Sequence of the second protein:
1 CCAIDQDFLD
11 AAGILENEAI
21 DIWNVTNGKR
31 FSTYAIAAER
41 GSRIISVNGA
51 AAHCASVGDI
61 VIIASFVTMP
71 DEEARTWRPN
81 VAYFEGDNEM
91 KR

Sequence of the first protein:
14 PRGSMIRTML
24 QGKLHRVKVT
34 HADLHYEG

Contacts between the two chains:
Residue S65 in the second protein contacts residue L23 in the first protein (closest heavy-atom distance 3.6 Å).
Residue A12 in the second protein is in contact with residue L27 in the first protein (closest heavy-atom distance 3.5 Å).
Residue N80 in the second protein interacts with residue Q24 in the first protein (closest heavy-atom distance 2.9 Å).
Residue N88 in the second protein interacts with residue K31 in the first protein (closest heavy-atom distance 2.9 Å).
Residue A64 in the second protein contacts residue G25 in the first protein (closest heavy-atom distance 3.5 Å).
Residue V57 in the second protein is in contact with residue V32 in the first protein (closest heavy-atom distance 3.5 Å).
Residue S56 in the second protein interacts with residue V32 in the first protein (closest heavy-atom distance 3.5 Å).
Residue G13 in the second protein interacts with residue Q24 in the first protein (closest heavy-atom distance 3.3 Å).
Residue V47 in the second protein interacts with residue H34 in the first protein (closest heavy-atom distance 3.0 Å).
Residue I60 in the second protein interacts with residue V30 in the first protein (closest heavy-atom distance 3.5 Å).
Residue V61 in the second protein contacts residue V30 in the first protein (closest heavy-atom distance 2.9 Å).
Residue A74 in the second protein contacts residue M22 in the first protein (closest heavy-atom distance 3.5 Å).
Residue V67 in the second protein contacts residue T21 in the first protein (closest heavy-atom distance 3.5 Å).
Residue D71 in the second protein interacts with residue R20 in the first protein (closest heavy-atom distance 2.8 Å).
Residue S65 in the second protein contacts residue G25 in the first protein (closest heavy-atom distance 3.1 Å).
Residue G49 in the second protein interacts with residue L37 in the first protein (closest heavy-atom distance 3.3 Å).
Residue S65 in the second protein contacts residue Q24 in the first protein (closest heavy-atom distance 2.8 Å).
Residue I45 in the second protein contacts residue V30 in the first protein (closest heavy-atom distance 3.5 Å).
Residue F8 in the second protein is in contact with residue L27 in the first protein (closest heavy-atom distance 3.4 Å).
Residue A82 in the second protein is in contact with residue H28 in the first protein (closest heavy-atom distance 2.9 Å).
Residue N88 in the second protein interacts with residue V30 in the first protein (closest heavy-atom distance 3.3 Å).
Residue D71 in the second protein interacts with residue M18 in the first protein (closest heavy-atom distance 3.5 Å).
Residue F66 in the second protein interacts with residue L23 in the first protein (closest heavy-atom distance 3.5 Å).
Residue A82 in the second protein is in contact with residue K26 in the first protein (closest heavy-atom distance 3.0 Å).
Residue I62 in the second protein contacts residue L27 in the first protein (closest heavy-atom distance 3.4 Å).
Residue D59 in the second protein is in contact with residue V32 in the first protein (closest heavy-atom distance 3.0 Å).
Residue N48 in the second protein contacts residue Y39 in the first protein (closest heavy-atom distance 3.6 Å).
Residue D59 in the second protein interacts with residue K31 in the first protein (closest heavy-atom distance 3.5 Å).
Residue N80 in the second protein is in contact with residue G25 in the first protein (closest heavy-atom distance 2.9 Å).
Residue I63 in the second protein interacts with residue K26 in the first protein (closest heavy-atom distance 3.1 Å).
Residue H53 in the second protein contacts residue L37 in the first protein (closest heavy-atom distance 3.4 Å).
Residue N88 in the second protein contacts residue T33 in the first protein (closest heavy-atom distance 3.5 Å).
Residue I44 in the second protein is in contact with residue T33 in the first protein (closest heavy-atom distance 3.5 Å).
Residue T68 in the second protein is in contact with residue R20 in the first protein (closest heavy-atom distance 3.0 Å).
Residue P79 in the second protein is in contact with residue Q24 in the first protein (closest heavy-atom distance 3.4 Å).
Residue F66 in the second protein interacts with residue M22 in the first protein (closest heavy-atom distance 3.2 Å).
Residue I45 in the second protein contacts residue T33 in the first protein (closest heavy-atom distance 2.8 Å).
Residue A12 in the second protein is in contact with residue Q24 in the first protein (closest heavy-atom distance 2.8 Å).
Residue N80 in the second protein interacts with residue K26 in the first protein (closest heavy-atom distance 2.9 Å).
Residue G49 in the second protein interacts with residue D36 in the first protein (closest heavy-atom distance 3.0 Å).
Residue I45 in the second protein interacts with residue V32 in the first protein (closest heavy-atom distance 3.6 Å).
Residue P79 in the second protein contacts residue L23 in the first protein (closest heavy-atom distance 3.5 Å).
Residue I45 in the second protein is in contact with residue K31 in the first protein (closest heavy-atom distance 3.4 Å).
Residue V67 in the second protein is in contact with residue M22 in the first protein (closest heavy-atom distance 2.8 Å).
Residue V57 in the second protein interacts with residue H34 in the first protein (closest heavy-atom distance 3.6 Å).
Residue I45 in the second protein is in contact with residue H34 in the first protein (closest heavy-atom distance 3.3 Å).
Residue G58 in the second protein contacts residue V32 in the first protein (closest heavy-atom distance 2.9 Å).
Residue T68 in the second protein is in contact with residue I19 in the first protein (closest heavy-atom distance 3.5 Å).
Residue N48 in the second protein interacts with residue D36 in the first protein (closest heavy-atom distance 3.4 Å).
Residue V81 in the second protein contacts residue K26 in the first protein (closest heavy-atom distance 3.6 Å).
Residue S46 in the second protein is in contact with residue H34 in the first protein (closest heavy-atom distance 3.3 Å).
Residue F84 in the second protein contacts residue H28 in the first protein (closest heavy-atom distance 3.4 Å).
Residue V47 in the second protein is in contact with residue A35 in the first protein (closest heavy-atom distance 3.2 Å).
Residue M69 in the second protein contacts residue R20 in the first protein (closest heavy-atom distance 2.9 Å).
Residue V47 in the second protein interacts with residue D36 in the first protein (closest heavy-atom distance 3.0 Å).
Residue V61 in the second protein interacts with residue R29 in the first protein (closest heavy-atom distance 3.1 Å).
Residue W77 in the second protein interacts with residue L23 in the first protein (closest heavy-atom distance 2.8 Å).
Residue I36 in the second protein contacts residue Y39 in the first protein (closest heavy-atom distance 3.6 Å).
Residue A12 in the second protein contacts residue G25 in the first protein (closest heavy-atom distance 3.4 Å).
Residue I63 in the second protein interacts with residue L27 in the first protein (closest heavy-atom distance 2.8 Å).

These two protein chains interact to form a complex.